These two protein chains interact to form a complex.

Sequence of chain B:
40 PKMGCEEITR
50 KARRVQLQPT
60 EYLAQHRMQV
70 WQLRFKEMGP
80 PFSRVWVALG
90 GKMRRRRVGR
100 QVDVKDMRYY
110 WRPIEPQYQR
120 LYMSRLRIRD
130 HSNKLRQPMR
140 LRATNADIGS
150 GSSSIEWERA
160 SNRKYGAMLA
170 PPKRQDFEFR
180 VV

Contacts between the two chains:
Residue V8 in chain A is in contact with residue L88 in chain B (closest heavy-atom distance 4.1 Å).
Residue V8 in chain A contacts residue Y108 in chain B (closest heavy-atom distance 2.9 Å).
Residue V2 in chain A interacts with residue M106 in chain B (closest heavy-atom distance 4.4 Å).
Residue L3 in chain A interacts with residue D105 in chain B (closest heavy-atom distance 3.6 Å).
Residue V8 in chain A interacts with residue Y109 in chain B (closest heavy-atom distance 4.8 Å).
Residue A7 in chain A is in contact with residue Y109 in chain B (closest heavy-atom distance 3.6 Å).
Residue V2 in chain A contacts residue D102 in chain B (closest heavy-atom distance 4.1 Å).
Residue W6 in chain A is in contact with residue Y109 in chain B (closest heavy-atom distance 3.5 Å).
Residue R11 in chain A contacts residue V101 in chain B (closest heavy-atom distance 4.3 Å).
Residue R11 in chain A is in contact with residue D105 in chain B (closest heavy-atom distance 4.4 Å).
Residue L3 in chain A is in contact with residue Y108 in chain B (closest heavy-atom distance 4.1 Å).
Residue V2 in chain A is in contact with residue D105 in chain B (closest heavy-atom distance 3.2 Å).
Residue V8 in chain A contacts residue W110 in chain B (closest heavy-atom distance 3.3 Å).
Residue A7 in chain A interacts with residue Y108 in chain B (closest heavy-atom distance 3.9 Å).
Residue V9 in chain A contacts residue Y108 in chain B (closest heavy-atom distance 3.6 Å).
Residue H4 in chain A is in contact with residue Y109 in chain B (closest heavy-atom distance 3.0 Å).
Residue V2 in chain A contacts residue Y109 in chain B (closest heavy-atom distance 2.4 Å).
Residue L3 in chain A contacts residue Y109 in chain B (closest heavy-atom distance 3.2 Å).

Sequence of chain A:
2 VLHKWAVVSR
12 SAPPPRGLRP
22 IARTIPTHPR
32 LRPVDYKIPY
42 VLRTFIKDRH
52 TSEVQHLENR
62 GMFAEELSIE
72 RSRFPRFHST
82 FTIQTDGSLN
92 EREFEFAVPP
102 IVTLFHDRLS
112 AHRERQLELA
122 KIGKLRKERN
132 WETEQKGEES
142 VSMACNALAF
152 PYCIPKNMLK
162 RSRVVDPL